This data describes a binding interaction between two proteins.

Contacts between the two chains:
Residue S88 in protein 2 contacts residue F204 in protein 1 (closest heavy-atom distance 3.3 Å).
Residue M208 in protein 2 is in contact with residue F203 in protein 1 (closest heavy-atom distance 3.2 Å).
Residue R183 in protein 2 is in contact with residue L205 in protein 1 (closest heavy-atom distance 3.7 Å).
Residue F206 in protein 2 interacts with residue A209 in protein 1 (closest heavy-atom distance 4.4 Å).
Residue L87 in protein 2 is in contact with residue F203 in protein 1 (closest heavy-atom distance 4.8 Å).
Residue F204 in protein 2 is in contact with residue L76 in protein 1 (closest heavy-atom distance 3.5 Å).
Residue E184 in protein 2 interacts with residue D207 in protein 1 (closest heavy-atom distance 3.7 Å).
Residue F204 in protein 2 interacts with residue W90 in protein 1 (closest heavy-atom distance 3.8 Å).
Residue R183 in protein 2 contacts residue D207 in protein 1 (closest heavy-atom distance 2.9 Å).
Residue F204 in protein 2 contacts residue F89 in protein 1 (closest heavy-atom distance 4.1 Å).
Residue Y86 in protein 2 interacts with residue F206 in protein 1 (closest heavy-atom distance 4.0 Å).
Residue F203 in protein 2 is in contact with residue Y86 in protein 1 (closest heavy-atom distance 3.5 Å).
Residue F204 in protein 2 contacts residue R183 in protein 1 (closest heavy-atom distance 2.9 Å).
Residue H211 in protein 2 contacts residue L205 in protein 1 (closest heavy-atom distance 3.9 Å).
Residue D207 in protein 2 is in contact with residue R183 in protein 1 (closest heavy-atom distance 3.4 Å).
Residue N202 in protein 2 is in contact with residue Y86 in protein 1 (closest heavy-atom distance 4.8 Å).
Residue R183 in protein 2 is in contact with residue N202 in protein 1 (closest heavy-atom distance 3.7 Å).
Residue F204 in protein 2 is in contact with residue L80 in protein 1 (closest heavy-atom distance 3.1 Å).
Residue F206 in protein 2 interacts with residue R183 in protein 1 (closest heavy-atom distance 4.2 Å).
Residue F204 in protein 2 interacts with residue G79 in protein 1 (closest heavy-atom distance 3.5 Å).
Residue L205 in protein 2 is in contact with residue E184 in protein 1 (closest heavy-atom distance 4.8 Å).
Residue D207 in protein 2 contacts residue M208 in protein 1 (closest heavy-atom distance 4.9 Å).
Residue T210 in protein 2 is in contact with residue F206 in protein 1 (closest heavy-atom distance 4.6 Å).
Residue L196 in protein 2 contacts residue L205 in protein 1 (closest heavy-atom distance 4.4 Å).
Residue F204 in protein 2 contacts residue Y86 in protein 1 (closest heavy-atom distance 3.6 Å).
Residue F204 in protein 2 interacts with residue S88 in protein 1 (closest heavy-atom distance 3.2 Å).
Residue L80 in protein 2 interacts with residue F204 in protein 1 (closest heavy-atom distance 3.3 Å).
Residue A187 in protein 2 contacts residue L205 in protein 1 (closest heavy-atom distance 3.9 Å).
Residue F203 in protein 2 contacts residue W90 in protein 1 (closest heavy-atom distance 3.7 Å).
Residue L205 in protein 2 is in contact with residue R183 in protein 1 (closest heavy-atom distance 4.1 Å).
Residue R183 in protein 2 is in contact with residue F204 in protein 1 (closest heavy-atom distance 3.5 Å).
Residue Y86 in protein 2 is in contact with residue F204 in protein 1 (closest heavy-atom distance 3.3 Å).
Residue F206 in protein 2 contacts residue T210 in protein 1 (closest heavy-atom distance 4.4 Å).
Residue W90 in protein 2 is in contact with residue F204 in protein 1 (closest heavy-atom distance 4.3 Å).
Residue L205 in protein 2 contacts residue L196 in protein 1 (closest heavy-atom distance 4.6 Å).
Residue E184 in protein 2 is in contact with residue F206 in protein 1 (closest heavy-atom distance 3.9 Å).
Residue W90 in protein 2 contacts residue F203 in protein 1 (closest heavy-atom distance 4.1 Å).
Residue S88 in protein 2 interacts with residue F203 in protein 1 (closest heavy-atom distance 5.0 Å).
Residue F89 in protein 2 interacts with residue F204 in protein 1 (closest heavy-atom distance 3.8 Å).
Residue F206 in protein 2 contacts residue M208 in protein 1 (closest heavy-atom distance 3.7 Å).
Residue R183 in protein 2 interacts with residue F203 in protein 1 (closest heavy-atom distance 3.0 Å).
Residue A209 in protein 2 contacts residue F206 in protein 1 (closest heavy-atom distance 3.2 Å).
Residue W90 in protein 2 interacts with residue N202 in protein 1 (closest heavy-atom distance 4.2 Å).
Residue L205 in protein 2 interacts with residue L80 in protein 1 (closest heavy-atom distance 4.0 Å).
Residue L76 in protein 2 interacts with residue L205 in protein 1 (closest heavy-atom distance 3.9 Å).
Residue H211 in protein 2 interacts with residue F206 in protein 1 (closest heavy-atom distance 4.3 Å).
Residue G79 in protein 2 is in contact with residue F204 in protein 1 (closest heavy-atom distance 3.3 Å).
Residue E184 in protein 2 is in contact with residue L205 in protein 1 (closest heavy-atom distance 3.5 Å).
Residue I94 in protein 2 is in contact with residue F204 in protein 1 (closest heavy-atom distance 4.9 Å).
Residue Y86 in protein 2 interacts with residue F203 in protein 1 (closest heavy-atom distance 3.0 Å).
Residue L80 in protein 2 interacts with residue L205 in protein 1 (closest heavy-atom distance 4.5 Å).
Residue F203 in protein 2 interacts with residue R183 in protein 1 (closest heavy-atom distance 3.6 Å).
Residue L205 in protein 2 is in contact with residue H211 in protein 1 (closest heavy-atom distance 4.6 Å).
Residue M208 in protein 2 interacts with residue M208 in protein 1 (closest heavy-atom distance 3.6 Å).
Residue G85 in protein 2 interacts with residue F204 in protein 1 (closest heavy-atom distance 3.5 Å).
Residue M208 in protein 2 is in contact with residue F206 in protein 1 (closest heavy-atom distance 3.8 Å).
Residue R183 in protein 2 is in contact with residue F206 in protein 1 (closest heavy-atom distance 3.4 Å).
Residue L205 in protein 2 contacts residue L76 in protein 1 (closest heavy-atom distance 3.9 Å).
Residue L76 in protein 2 is in contact with residue F204 in protein 1 (closest heavy-atom distance 3.2 Å).

Sequence of protein 1:
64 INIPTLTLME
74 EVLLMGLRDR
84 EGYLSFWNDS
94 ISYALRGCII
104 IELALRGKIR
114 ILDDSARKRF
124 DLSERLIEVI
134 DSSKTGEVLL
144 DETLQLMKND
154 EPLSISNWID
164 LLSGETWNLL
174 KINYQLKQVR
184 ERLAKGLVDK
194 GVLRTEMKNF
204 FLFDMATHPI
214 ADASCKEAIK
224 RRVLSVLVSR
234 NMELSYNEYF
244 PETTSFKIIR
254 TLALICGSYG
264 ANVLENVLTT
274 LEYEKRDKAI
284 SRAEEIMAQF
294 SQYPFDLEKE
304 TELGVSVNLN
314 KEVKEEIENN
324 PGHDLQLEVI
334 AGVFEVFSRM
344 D

Sequence of protein 2:
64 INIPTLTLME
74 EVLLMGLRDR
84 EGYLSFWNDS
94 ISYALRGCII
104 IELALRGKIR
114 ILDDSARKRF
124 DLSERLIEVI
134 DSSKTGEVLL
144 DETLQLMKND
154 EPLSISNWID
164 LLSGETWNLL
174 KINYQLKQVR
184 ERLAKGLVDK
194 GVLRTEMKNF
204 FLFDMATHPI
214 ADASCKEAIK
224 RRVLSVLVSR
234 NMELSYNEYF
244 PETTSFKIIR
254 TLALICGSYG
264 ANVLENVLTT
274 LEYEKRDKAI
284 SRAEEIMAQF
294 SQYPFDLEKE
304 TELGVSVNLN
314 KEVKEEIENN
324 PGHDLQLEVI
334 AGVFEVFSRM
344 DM